These two protein chains interact to form a complex.

Sequence of protein 1:
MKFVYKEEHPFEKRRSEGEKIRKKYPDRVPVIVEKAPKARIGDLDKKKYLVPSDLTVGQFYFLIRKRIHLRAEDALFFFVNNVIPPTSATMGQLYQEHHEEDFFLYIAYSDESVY

Residue-level contacts at the interface:
Residue L65 in protein 1 interacts with residue Y5 in protein 2 (closest heavy-atom distance 3.6 Å).
Residue I66 in protein 1 is in contact with residue W7 in protein 2 (closest heavy-atom distance 4.0 Å).
Residue P54 in protein 1 is in contact with residue Y5 in protein 2 (closest heavy-atom distance 3.8 Å).
Residue R69 in protein 1 is in contact with residue W7 in protein 2 (closest heavy-atom distance 3.6 Å).
Residue Y51 in protein 1 is in contact with residue W12 in protein 2 (closest heavy-atom distance 3.5 Å).
Residue E19 in protein 1 is in contact with residue W12 in protein 2 (closest heavy-atom distance 3.5 Å).
Residue D56 in protein 1 interacts with residue Y5 in protein 2 (closest heavy-atom distance 2.5 Å).
Residue V53 in protein 1 contacts residue L10 in protein 2 (closest heavy-atom distance 4.0 Å).
Residue I23 in protein 1 contacts residue W12 in protein 2 (closest heavy-atom distance 3.8 Å).
Residue R30 in protein 1 is in contact with residue C9 in protein 2 (closest heavy-atom distance 4.8 Å).
Residue L52 in protein 1 interacts with residue P13 in protein 2 (closest heavy-atom distance 3.6 Å).
Residue L57 in protein 1 contacts residue L10 in protein 2 (closest heavy-atom distance 4.0 Å).
Residue V33 in protein 1 is in contact with residue W12 in protein 2 (closest heavy-atom distance 4.9 Å).
Residue L46 in protein 1 is in contact with residue W7 in protein 2 (closest heavy-atom distance 3.8 Å).
Residue L52 in protein 1 is in contact with residue A11 in protein 2 (closest heavy-atom distance 4.3 Å).
Residue L52 in protein 1 is in contact with residue C9 in protein 2 (closest heavy-atom distance 3.6 Å).
Residue L65 in protein 1 is in contact with residue L10 in protein 2 (closest heavy-atom distance 4.0 Å).
Residue P54 in protein 1 contacts residue L10 in protein 2 (closest heavy-atom distance 3.8 Å).
Residue L57 in protein 1 interacts with residue Y5 in protein 2 (closest heavy-atom distance 3.6 Å).
Residue F62 in protein 1 contacts residue W7 in protein 2 (closest heavy-atom distance 4.6 Å).
Residue F62 in protein 1 contacts residue L10 in protein 2 (closest heavy-atom distance 3.6 Å).
Residue P54 in protein 1 interacts with residue C9 in protein 2 (closest heavy-atom distance 3.6 Å).
Residue F106 in protein 1 is in contact with residue W12 in protein 2 (closest heavy-atom distance 3.9 Å).
Residue Y51 in protein 1 contacts residue L10 in protein 2 (closest heavy-atom distance 3.5 Å).
Residue K50 in protein 1 interacts with residue W12 in protein 2 (closest heavy-atom distance 3.3 Å).
Residue Y51 in protein 1 interacts with residue A11 in protein 2 (closest heavy-atom distance 4.5 Å).
Residue I23 in protein 1 is in contact with residue P13 in protein 2 (closest heavy-atom distance 4.1 Å).
Residue L52 in protein 1 interacts with residue L10 in protein 2 (closest heavy-atom distance 2.9 Å).
Residue Y27 in protein 1 is in contact with residue P13 in protein 2 (closest heavy-atom distance 3.8 Å).
Residue Y51 in protein 1 interacts with residue W7 in protein 2 (closest heavy-atom distance 3.7 Å).
Residue L52 in protein 1 interacts with residue W12 in protein 2 (closest heavy-atom distance 3.8 Å).
Residue L65 in protein 1 interacts with residue T6 in protein 2 (closest heavy-atom distance 4.0 Å).
Residue L65 in protein 1 contacts residue W7 in protein 2 (closest heavy-atom distance 3.9 Å).
Residue Q61 in protein 1 contacts residue Y5 in protein 2 (closest heavy-atom distance 3.4 Å).
Residue P32 in protein 1 interacts with residue W12 in protein 2 (closest heavy-atom distance 3.7 Å).

Sequence of protein 2:
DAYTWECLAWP